Sequence of the second protein:
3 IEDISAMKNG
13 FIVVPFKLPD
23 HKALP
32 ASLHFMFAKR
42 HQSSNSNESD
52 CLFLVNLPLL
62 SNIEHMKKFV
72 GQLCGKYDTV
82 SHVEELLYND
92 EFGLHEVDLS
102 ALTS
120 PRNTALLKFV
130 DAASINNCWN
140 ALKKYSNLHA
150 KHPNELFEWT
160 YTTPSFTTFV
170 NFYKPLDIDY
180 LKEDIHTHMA

Sequence of the first protein:
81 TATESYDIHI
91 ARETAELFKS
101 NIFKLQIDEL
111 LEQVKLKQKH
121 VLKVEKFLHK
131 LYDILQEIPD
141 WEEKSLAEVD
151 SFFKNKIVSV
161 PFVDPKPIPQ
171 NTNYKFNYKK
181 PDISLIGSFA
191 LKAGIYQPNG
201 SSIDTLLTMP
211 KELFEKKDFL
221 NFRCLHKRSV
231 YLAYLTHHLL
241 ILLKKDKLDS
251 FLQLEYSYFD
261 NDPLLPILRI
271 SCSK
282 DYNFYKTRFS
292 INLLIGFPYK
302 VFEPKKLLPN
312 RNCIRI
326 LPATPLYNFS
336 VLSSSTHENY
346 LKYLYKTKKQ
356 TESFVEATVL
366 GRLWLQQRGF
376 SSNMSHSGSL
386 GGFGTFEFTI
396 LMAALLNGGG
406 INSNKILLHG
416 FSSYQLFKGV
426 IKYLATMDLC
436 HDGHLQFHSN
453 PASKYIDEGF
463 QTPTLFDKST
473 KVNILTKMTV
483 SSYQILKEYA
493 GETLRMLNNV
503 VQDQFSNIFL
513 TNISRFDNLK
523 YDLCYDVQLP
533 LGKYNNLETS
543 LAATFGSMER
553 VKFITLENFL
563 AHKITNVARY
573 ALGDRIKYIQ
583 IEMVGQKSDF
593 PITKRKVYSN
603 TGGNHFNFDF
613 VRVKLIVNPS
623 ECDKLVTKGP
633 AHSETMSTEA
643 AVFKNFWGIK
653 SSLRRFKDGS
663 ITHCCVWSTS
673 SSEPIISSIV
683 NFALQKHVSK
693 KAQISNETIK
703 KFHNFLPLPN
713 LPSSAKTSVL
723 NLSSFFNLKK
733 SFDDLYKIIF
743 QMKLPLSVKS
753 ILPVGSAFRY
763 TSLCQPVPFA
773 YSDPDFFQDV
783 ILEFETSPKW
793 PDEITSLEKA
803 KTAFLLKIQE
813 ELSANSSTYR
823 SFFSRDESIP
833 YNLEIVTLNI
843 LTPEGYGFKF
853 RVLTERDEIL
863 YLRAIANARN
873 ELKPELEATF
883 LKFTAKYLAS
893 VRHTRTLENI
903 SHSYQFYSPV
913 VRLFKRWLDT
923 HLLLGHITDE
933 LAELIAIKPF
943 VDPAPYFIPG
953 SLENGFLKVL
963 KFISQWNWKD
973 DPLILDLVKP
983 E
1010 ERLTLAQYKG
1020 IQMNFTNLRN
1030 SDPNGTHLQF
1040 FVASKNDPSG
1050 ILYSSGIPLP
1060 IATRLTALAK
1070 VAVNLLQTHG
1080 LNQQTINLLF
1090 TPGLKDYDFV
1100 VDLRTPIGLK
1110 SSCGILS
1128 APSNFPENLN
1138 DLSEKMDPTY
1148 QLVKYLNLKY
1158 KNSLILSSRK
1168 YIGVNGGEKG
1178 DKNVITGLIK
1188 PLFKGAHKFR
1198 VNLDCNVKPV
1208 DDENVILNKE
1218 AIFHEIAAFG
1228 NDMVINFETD

The following describes two proteins that form a bound complex.

Residue-level contacts at the interface:
Residue N1228 in the first protein interacts with residue P163 in the second protein (closest heavy-atom distance 2.9 Å).
Residue D1209 in the first protein interacts with residue M9 in the second protein (closest heavy-atom distance 3.3 Å).
Residue K801 in the first protein is in contact with residue D183 in the second protein (closest heavy-atom distance 3.1 Å).
Residue F1196 in the first protein contacts residue F38 in the second protein (closest heavy-atom distance 3.5 Å).
Residue I796 in the first protein interacts with residue T104 in the second protein (closest heavy-atom distance 3.0 Å).
Residue F825 in the first protein is in contact with residue L175 in the second protein (closest heavy-atom distance 2.8 Å).
Residue V1207 in the first protein contacts residue I3 in the second protein (closest heavy-atom distance 3.3 Å).
Residue K1156 in the first protein contacts residue E92 in the second protein (closest heavy-atom distance 2.8 Å).
Residue M1143 in the first protein interacts with residue V169 in the second protein (closest heavy-atom distance 3.5 Å).
Residue N869 in the first protein contacts residue L103 in the second protein (closest heavy-atom distance 2.8 Å).
Residue E1222 in the first protein interacts with residue Y160 in the second protein (closest heavy-atom distance 3.5 Å).
Residue H1221 in the first protein interacts with residue P21 in the second protein (closest heavy-atom distance 2.9 Å).
Residue L862 in the first protein contacts residue T104 in the second protein (closest heavy-atom distance 3.4 Å).
Residue A1225 in the first protein interacts with residue Y160 in the second protein (closest heavy-atom distance 3.3 Å).
Residue S1140 in the first protein is in contact with residue K173 in the second protein (closest heavy-atom distance 2.8 Å).
Residue N1137 in the first protein contacts residue P174 in the second protein (closest heavy-atom distance 3.4 Å).
Residue K1205 in the first protein interacts with residue F36 in the second protein (closest heavy-atom distance 3.5 Å).
Residue R865 in the first protein contacts residue T104 in the second protein (closest heavy-atom distance 2.9 Å).
Residue N869 in the first protein is in contact with residue S105 in the second protein (closest heavy-atom distance 3.5 Å).
Residue N1228 in the first protein is in contact with residue T162 in the second protein (closest heavy-atom distance 3.4 Å).
Residue N1203 in the first protein interacts with residue H35 in the second protein (closest heavy-atom distance 3.4 Å).
Residue F825 in the first protein interacts with residue P174 in the second protein (closest heavy-atom distance 3.4 Å).
Residue D1201 in the first protein is in contact with residue R121 in the second protein (closest heavy-atom distance 2.9 Å).
Residue K801 in the first protein interacts with residue H187 in the second protein (closest heavy-atom distance 3.5 Å).
Residue N1228 in the first protein interacts with residue H23 in the second protein (closest heavy-atom distance 3.0 Å).
Residue P1105 in the first protein interacts with residue F165 in the second protein (closest heavy-atom distance 3.5 Å).
Residue N1215 in the first protein contacts residue L34 in the second protein (closest heavy-atom distance 2.9 Å).
Residue Y1152 in the first protein is in contact with residue F171 in the second protein (closest heavy-atom distance 3.5 Å).
Residue N1203 in the first protein interacts with residue N57 in the second protein (closest heavy-atom distance 3.2 Å).
Residue T797 in the first protein contacts residue S101 in the second protein (closest heavy-atom distance 3.4 Å).
Residue L1155 in the first protein interacts with residue F93 in the second protein (closest heavy-atom distance 3.5 Å).
Residue L1155 in the first protein interacts with residue R121 in the second protein (closest heavy-atom distance 2.8 Å).
Residue Y833 in the first protein is in contact with residue G94 in the second protein (closest heavy-atom distance 3.5 Å).
Residue Q1148 in the first protein contacts residue Y172 in the second protein (closest heavy-atom distance 3.5 Å).
Residue F1196 in the first protein is in contact with residue N11 in the second protein (closest heavy-atom distance 3.1 Å).
Residue E795 in the first protein is in contact with residue S101 in the second protein (closest heavy-atom distance 2.6 Å).
Residue Y833 in the first protein contacts residue L100 in the second protein (closest heavy-atom distance 3.3 Å).
Residue E1217 in the first protein contacts residue S33 in the second protein (closest heavy-atom distance 3.2 Å).
Residue K801 in the first protein is in contact with residue I184 in the second protein (closest heavy-atom distance 3.5 Å).
Residue V1198 in the first protein interacts with residue T123 in the second protein (closest heavy-atom distance 3.4 Å).
Residue A1224 in the first protein is in contact with residue H23 in the second protein (closest heavy-atom distance 3.4 Å).
Residue D1209 in the first protein is in contact with residue K10 in the second protein (closest heavy-atom distance 2.7 Å).
Residue A1225 in the first protein contacts residue T162 in the second protein (closest heavy-atom distance 3.5 Å).
Residue V1204 in the first protein interacts with residue N57 in the second protein (closest heavy-atom distance 3.5 Å).
Residue Y1147 in the first protein contacts residue Y172 in the second protein (closest heavy-atom distance 3.4 Å).
Residue D794 in the first protein contacts residue T104 in the second protein (closest heavy-atom distance 3.4 Å).
Residue D1201 in the first protein contacts residue N122 in the second protein (closest heavy-atom distance 3.4 Å).
Residue L878 in the first protein is in contact with residue L103 in the second protein (closest heavy-atom distance 3.4 Å).
Residue N1137 in the first protein is in contact with residue K173 in the second protein (closest heavy-atom distance 3.3 Å).
Residue E1141 in the first protein contacts residue F165 in the second protein (closest heavy-atom distance 3.5 Å).
Residue E1222 in the first protein contacts residue L60 in the second protein (closest heavy-atom distance 2.9 Å).
Residue M1143 in the first protein is in contact with residue Y172 in the second protein (closest heavy-atom distance 3.3 Å).
Residue Q1148 in the first protein interacts with residue F168 in the second protein (closest heavy-atom distance 3.3 Å).
Residue S1140 in the first protein interacts with residue V169 in the second protein (closest heavy-atom distance 3.2 Å).
Residue Y1152 in the first protein contacts residue F93 in the second protein (closest heavy-atom distance 3.2 Å).
Residue Q1148 in the first protein is in contact with residue F171 in the second protein (closest heavy-atom distance 3.4 Å).
Residue F1234 in the first protein contacts residue A25 in the second protein (closest heavy-atom distance 3.4 Å).
Residue D1144 in the first protein is in contact with residue Y172 in the second protein (closest heavy-atom distance 2.6 Å).
Residue F1226 in the first protein contacts residue F168 in the second protein (closest heavy-atom distance 3.3 Å).
Residue C1202 in the first protein contacts residue N122 in the second protein (closest heavy-atom distance 3.4 Å).